Sequence of protein 2:
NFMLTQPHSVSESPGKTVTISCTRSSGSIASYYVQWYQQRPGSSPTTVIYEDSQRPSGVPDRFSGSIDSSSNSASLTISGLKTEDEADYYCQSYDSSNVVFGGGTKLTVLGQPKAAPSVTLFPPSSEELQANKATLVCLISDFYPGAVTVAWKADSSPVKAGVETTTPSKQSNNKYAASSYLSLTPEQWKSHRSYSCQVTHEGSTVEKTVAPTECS

Sequence of protein 1:
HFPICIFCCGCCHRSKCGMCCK

Residue-level contacts at the interface:
Residue Y94 in protein 2 contacts residue C19 in protein 1 (closest heavy-atom distance 2.7 Å).
Residue S31 in protein 2 interacts with residue C19 in protein 1 (closest heavy-atom distance 2.7 Å).
Residue D52 in protein 2 interacts with residue K18 in protein 1 (closest heavy-atom distance 3.3 Å).
Residue Y32 in protein 2 contacts residue K18 in protein 1 (closest heavy-atom distance 4.2 Å).
Residue Y33 in protein 2 contacts residue S17 in protein 1 (closest heavy-atom distance 4.9 Å).
Residue S31 in protein 2 interacts with residue K18 in protein 1 (closest heavy-atom distance 3.5 Å).
Residue Y33 in protein 2 is in contact with residue C19 in protein 1 (closest heavy-atom distance 4.3 Å).
Residue Y94 in protein 2 is in contact with residue G20 in protein 1 (closest heavy-atom distance 3.6 Å).
Residue D95 in protein 2 contacts residue F9 in protein 1 (closest heavy-atom distance 3.6 Å).
Residue Y94 in protein 2 contacts residue F9 in protein 1 (closest heavy-atom distance 3.7 Å).
Residue Y33 in protein 2 contacts residue K18 in protein 1 (closest heavy-atom distance 3.6 Å).
Residue E51 in protein 2 interacts with residue R16 in protein 1 (closest heavy-atom distance 3.5 Å).
Residue A30 in protein 2 contacts residue K18 in protein 1 (closest heavy-atom distance 2.5 Å).
Residue Y32 in protein 2 interacts with residue C19 in protein 1 (closest heavy-atom distance 3.8 Å).
Residue Y32 in protein 2 contacts residue F9 in protein 1 (closest heavy-atom distance 4.1 Å).
Residue S96 in protein 2 contacts residue F9 in protein 1 (closest heavy-atom distance 3.8 Å).
Residue Y33 in protein 2 interacts with residue R16 in protein 1 (closest heavy-atom distance 3.5 Å).

These two protein chains interact to form a complex.